Sequence of chain B:
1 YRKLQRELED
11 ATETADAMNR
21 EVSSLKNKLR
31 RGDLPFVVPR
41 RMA

This data describes a binding interaction between two proteins.

Contacts between the two chains:
Residue S84 in chain A interacts with residue K26 in chain B (closest heavy-atom distance 3.7 Å).
Residue M88 in chain A is in contact with residue K26 in chain B (closest heavy-atom distance 3.9 Å).
Residue A57 in chain A is in contact with residue F36 in chain B (closest heavy-atom distance 3.9 Å).
Residue S89 in chain A is in contact with residue R41 in chain B (closest heavy-atom distance 3.0 Å).
Residue I85 in chain A is in contact with residue V37 in chain B (closest heavy-atom distance 4.2 Å).
Residue V80 in chain A is in contact with residue M18 in chain B (closest heavy-atom distance 4.8 Å).
Residue L65 in chain A interacts with residue L25 in chain B (closest heavy-atom distance 3.6 Å).
Residue R52 in chain A interacts with residue F36 in chain B (closest heavy-atom distance 3.2 Å).
Residue F81 in chain A contacts residue V37 in chain B (closest heavy-atom distance 4.3 Å).
Residue K51 in chain A interacts with residue P35 in chain B (closest heavy-atom distance 3.6 Å).
Residue S84 in chain A interacts with residue L29 in chain B (closest heavy-atom distance 3.7 Å).
Residue N64 in chain A interacts with residue K28 in chain B (closest heavy-atom distance 2.8 Å).
Residue S84 in chain A is in contact with residue L25 in chain B (closest heavy-atom distance 3.6 Å).
Residue S47 in chain A contacts residue V38 in chain B (closest heavy-atom distance 4.1 Å).
Residue V80 in chain A contacts residue L25 in chain B (closest heavy-atom distance 3.9 Å).
Residue W48 in chain A is in contact with residue R41 in chain B (closest heavy-atom distance 3.8 Å).
Residue K60 in chain A is in contact with residue L34 in chain B (closest heavy-atom distance 3.9 Å).
Residue F81 in chain A contacts residue L25 in chain B (closest heavy-atom distance 3.6 Å).
Residue L61 in chain A contacts residue V37 in chain B (closest heavy-atom distance 3.7 Å).
Residue M87 in chain A interacts with residue K26 in chain B (closest heavy-atom distance 3.8 Å).
Residue M87 in chain A interacts with residue V22 in chain B (closest heavy-atom distance 3.4 Å).
Residue T53 in chain A interacts with residue F36 in chain B (closest heavy-atom distance 4.0 Å).
Residue W48 in chain A contacts residue R40 in chain B (closest heavy-atom distance 4.6 Å).
Residue W48 in chain A is in contact with residue V37 in chain B (closest heavy-atom distance 3.3 Å).
Residue F92 in chain A interacts with residue R41 in chain B (closest heavy-atom distance 3.6 Å).
Residue M88 in chain A interacts with residue R41 in chain B (closest heavy-atom distance 4.3 Å).
Residue N64 in chain A contacts residue L25 in chain B (closest heavy-atom distance 4.7 Å).
Residue M88 in chain A is in contact with residue R40 in chain B (closest heavy-atom distance 4.5 Å).
Residue S47 in chain A interacts with residue M42 in chain B (closest heavy-atom distance 4.3 Å).
Residue L49 in chain A interacts with residue V38 in chain B (closest heavy-atom distance 3.4 Å).
Residue F58 in chain A is in contact with residue F36 in chain B (closest heavy-atom distance 3.6 Å).
Residue W48 in chain A is in contact with residue F36 in chain B (closest heavy-atom distance 4.2 Å).
Residue K38 in chain A is in contact with residue F36 in chain B (closest heavy-atom distance 4.9 Å).
Residue L41 in chain A contacts residue F36 in chain B (closest heavy-atom distance 4.0 Å).
Residue G50 in chain A contacts residue V38 in chain B (closest heavy-atom distance 3.7 Å).
Residue L61 in chain A interacts with residue L34 in chain B (closest heavy-atom distance 4.0 Å).
Residue M88 in chain A is in contact with residue P39 in chain B (closest heavy-atom distance 3.8 Å).
Residue M88 in chain A interacts with residue L29 in chain B (closest heavy-atom distance 3.3 Å).
Residue E91 in chain A interacts with residue K26 in chain B (closest heavy-atom distance 2.9 Å).
Residue L49 in chain A interacts with residue F36 in chain B (closest heavy-atom distance 3.6 Å).
Residue L49 in chain A contacts residue V37 in chain B (closest heavy-atom distance 4.6 Å).
Residue K60 in chain A is in contact with residue D33 in chain B (closest heavy-atom distance 2.9 Å).
Residue M88 in chain A contacts residue V37 in chain B (closest heavy-atom distance 5.0 Å).
Residue G50 in chain A contacts residue V37 in chain B (closest heavy-atom distance 3.8 Å).
Residue V80 in chain A interacts with residue V22 in chain B (closest heavy-atom distance 3.9 Å).
Residue M88 in chain A is in contact with residue V38 in chain B (closest heavy-atom distance 3.8 Å).
Residue G50 in chain A is in contact with residue P35 in chain B (closest heavy-atom distance 3.5 Å).
Residue Q76 in chain A interacts with residue E21 in chain B (closest heavy-atom distance 3.6 Å).
Residue S84 in chain A interacts with residue V22 in chain B (closest heavy-atom distance 3.9 Å).
Residue D54 in chain A interacts with residue F36 in chain B (closest heavy-atom distance 4.2 Å).
Residue Q76 in chain A contacts residue M18 in chain B (closest heavy-atom distance 3.7 Å).
Residue G50 in chain A interacts with residue F36 in chain B (closest heavy-atom distance 2.7 Å).
Residue R52 in chain A contacts residue P35 in chain B (closest heavy-atom distance 3.4 Å).
Residue W48 in chain A is in contact with residue V38 in chain B (closest heavy-atom distance 3.0 Å).
Residue S83 in chain A interacts with residue V22 in chain B (closest heavy-atom distance 4.1 Å).
Residue L61 in chain A is in contact with residue F36 in chain B (closest heavy-atom distance 3.7 Å).
Residue S47 in chain A contacts residue A43 in chain B (closest heavy-atom distance 4.3 Å).
Residue V80 in chain A is in contact with residue E21 in chain B (closest heavy-atom distance 3.9 Å).
Residue N64 in chain A is in contact with residue L34 in chain B (closest heavy-atom distance 3.8 Å).

Sequence of chain A:
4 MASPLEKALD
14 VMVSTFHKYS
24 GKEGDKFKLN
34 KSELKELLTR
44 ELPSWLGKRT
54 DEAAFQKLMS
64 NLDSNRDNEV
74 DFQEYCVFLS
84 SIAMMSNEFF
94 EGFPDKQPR